These two protein chains interact to form a complex.

Sequence of chain A:
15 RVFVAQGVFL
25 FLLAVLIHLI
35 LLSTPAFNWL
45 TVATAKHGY

Sequence of chain B:
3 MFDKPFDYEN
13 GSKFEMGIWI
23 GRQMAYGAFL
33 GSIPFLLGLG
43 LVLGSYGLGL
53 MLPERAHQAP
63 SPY

Interface contacts:
Residue M53 in chain B contacts residue I34 in chain A (closest heavy-atom distance 3.7 Å).
Residue M53 in chain B interacts with residue S37 in chain A (closest heavy-atom distance 2.6 Å).
Residue L50 in chain B is in contact with residue L30 in chain A (closest heavy-atom distance 4.6 Å).
Residue M53 in chain B is in contact with residue L33 in chain A (closest heavy-atom distance 4.5 Å).